This data describes a binding interaction between two proteins.

Sequence of the first protein:
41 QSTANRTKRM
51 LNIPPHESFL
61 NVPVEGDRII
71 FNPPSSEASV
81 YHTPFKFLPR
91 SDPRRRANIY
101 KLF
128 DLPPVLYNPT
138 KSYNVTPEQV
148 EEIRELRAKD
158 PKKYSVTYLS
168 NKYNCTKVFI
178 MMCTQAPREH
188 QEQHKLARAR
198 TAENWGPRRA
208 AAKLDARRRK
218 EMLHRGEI

Sequence of the second protein:
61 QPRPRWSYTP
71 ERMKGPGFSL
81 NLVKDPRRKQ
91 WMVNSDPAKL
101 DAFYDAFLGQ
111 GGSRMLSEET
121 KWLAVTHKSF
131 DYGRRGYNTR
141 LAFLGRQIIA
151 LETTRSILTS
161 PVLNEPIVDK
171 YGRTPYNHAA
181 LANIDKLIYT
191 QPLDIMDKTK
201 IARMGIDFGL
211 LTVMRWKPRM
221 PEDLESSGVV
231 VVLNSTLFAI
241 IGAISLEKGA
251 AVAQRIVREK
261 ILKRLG

Contacts between the two chains:
Residue R72 in the second protein contacts residue K138 in the first protein (closest heavy-atom distance 4.9 Å).
Residue F78 in the second protein is in contact with residue T143 in the first protein (closest heavy-atom distance 4.3 Å).
Residue F78 in the second protein interacts with residue V142 in the first protein (closest heavy-atom distance 3.8 Å).
Residue L80 in the second protein interacts with residue V147 in the first protein (closest heavy-atom distance 4.3 Å).
Residue F78 in the second protein contacts residue V147 in the first protein (closest heavy-atom distance 3.8 Å).
Residue F78 in the second protein interacts with residue P144 in the first protein (closest heavy-atom distance 3.7 Å).
Residue G75 in the second protein interacts with residue Y140 in the first protein (closest heavy-atom distance 4.3 Å).
Residue L80 in the second protein is in contact with residue R151 in the first protein (closest heavy-atom distance 2.8 Å).
Residue L80 in the second protein interacts with residue M179 in the first protein (closest heavy-atom distance 4.0 Å).
Residue P76 in the second protein is in contact with residue Y140 in the first protein (closest heavy-atom distance 3.7 Å).
Residue F78 in the second protein contacts residue F176 in the first protein (closest heavy-atom distance 4.9 Å).
Residue L80 in the second protein interacts with residue F176 in the first protein (closest heavy-atom distance 3.7 Å).
Residue L82 in the second protein interacts with residue R151 in the first protein (closest heavy-atom distance 3.5 Å).
Residue L80 in the second protein is in contact with residue C180 in the first protein (closest heavy-atom distance 3.8 Å).
Residue K74 in the second protein contacts residue Y140 in the first protein (closest heavy-atom distance 4.4 Å).
Residue N81 in the second protein is in contact with residue R151 in the first protein (closest heavy-atom distance 4.3 Å).